These two protein chains interact to form a complex.

Sequence of chain B:
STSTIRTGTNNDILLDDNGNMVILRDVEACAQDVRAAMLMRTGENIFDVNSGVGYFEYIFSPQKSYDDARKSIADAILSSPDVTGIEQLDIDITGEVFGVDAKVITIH

Contacts between the two chains:
Residue Q81 in chain A is in contact with residue I86 in chain B (closest heavy-atom distance 3.6 Å).
Residue D74 in chain A is in contact with residue E87 in chain B (closest heavy-atom distance 3.4 Å).
Residue D77 in chain A interacts with residue I86 in chain B (closest heavy-atom distance 5.0 Å).
Residue D74 in chain A interacts with residue Q88 in chain B (closest heavy-atom distance 3.2 Å).
Residue I73 in chain A contacts residue L89 in chain B (closest heavy-atom distance 4.6 Å).
Residue D74 in chain A is in contact with residue L89 in chain B (closest heavy-atom distance 3.3 Å).
Residue Q78 in chain A contacts residue E87 in chain B (closest heavy-atom distance 4.0 Å).
Residue Q78 in chain A interacts with residue I86 in chain B (closest heavy-atom distance 4.5 Å).
Residue I73 in chain A interacts with residue R70 in chain B (closest heavy-atom distance 4.1 Å).
Residue Q81 in chain A contacts residue T84 in chain B (closest heavy-atom distance 4.7 Å).
Residue D74 in chain A contacts residue R70 in chain B (closest heavy-atom distance 3.9 Å).
Residue Q78 in chain A is in contact with residue I105 in chain B (closest heavy-atom distance 4.7 Å).
Residue Q81 in chain A contacts residue G85 in chain B (closest heavy-atom distance 3.3 Å).
Residue D74 in chain A is in contact with residue D90 in chain B (closest heavy-atom distance 4.5 Å).
Residue D77 in chain A interacts with residue R70 in chain B (closest heavy-atom distance 2.3 Å).

Sequence of chain A:
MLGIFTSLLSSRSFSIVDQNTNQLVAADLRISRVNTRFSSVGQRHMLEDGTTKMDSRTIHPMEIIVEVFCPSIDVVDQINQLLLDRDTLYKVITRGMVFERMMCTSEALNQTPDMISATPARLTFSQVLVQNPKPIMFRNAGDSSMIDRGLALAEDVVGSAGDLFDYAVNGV